Sequence of protein 2:
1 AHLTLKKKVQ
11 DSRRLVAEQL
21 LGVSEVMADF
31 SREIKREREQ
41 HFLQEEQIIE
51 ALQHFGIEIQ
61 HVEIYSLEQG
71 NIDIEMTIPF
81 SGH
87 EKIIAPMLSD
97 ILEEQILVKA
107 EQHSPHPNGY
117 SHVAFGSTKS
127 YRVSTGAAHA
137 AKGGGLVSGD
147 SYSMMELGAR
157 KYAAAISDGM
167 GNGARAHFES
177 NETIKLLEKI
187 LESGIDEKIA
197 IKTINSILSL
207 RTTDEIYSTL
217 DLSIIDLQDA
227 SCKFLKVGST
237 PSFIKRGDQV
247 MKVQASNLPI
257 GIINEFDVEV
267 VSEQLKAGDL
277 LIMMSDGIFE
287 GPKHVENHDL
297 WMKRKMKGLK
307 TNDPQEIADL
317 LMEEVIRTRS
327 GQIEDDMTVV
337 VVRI

The following describes two proteins that form a bound complex.

Sequence of protein 1:
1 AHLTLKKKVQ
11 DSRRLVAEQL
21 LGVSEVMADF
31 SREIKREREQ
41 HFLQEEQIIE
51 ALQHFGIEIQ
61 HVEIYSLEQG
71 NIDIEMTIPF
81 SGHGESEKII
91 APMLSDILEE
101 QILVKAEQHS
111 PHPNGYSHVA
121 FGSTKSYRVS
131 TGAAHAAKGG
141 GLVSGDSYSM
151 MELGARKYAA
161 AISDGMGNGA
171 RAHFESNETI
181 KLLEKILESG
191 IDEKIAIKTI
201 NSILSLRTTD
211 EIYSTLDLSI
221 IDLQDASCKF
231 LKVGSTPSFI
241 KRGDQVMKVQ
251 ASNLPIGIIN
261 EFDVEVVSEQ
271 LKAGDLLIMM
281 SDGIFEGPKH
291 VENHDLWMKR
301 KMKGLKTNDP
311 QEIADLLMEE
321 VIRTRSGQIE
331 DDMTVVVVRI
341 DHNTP

Residue-level contacts at the interface:
Residue R13 in protein 1 contacts residue L153 in protein 2 (closest heavy-atom distance 3.7 Å).
Residue I34 in protein 1 interacts with residue L21 in protein 2 (closest heavy-atom distance 3.6 Å).
Residue R14 in protein 1 is in contact with residue H41 in protein 2 (closest heavy-atom distance 3.0 Å).
Residue R14 in protein 1 interacts with residue L67 in protein 2 (closest heavy-atom distance 4.2 Å).
Residue Q10 in protein 1 contacts residue S66 in protein 2 (closest heavy-atom distance 3.4 Å).
Residue R13 in protein 1 is in contact with residue R156 in protein 2 (closest heavy-atom distance 3.0 Å).
Residue Y213 in protein 1 interacts with residue F174 in protein 2 (closest heavy-atom distance 3.6 Å).
Residue L20 in protein 1 interacts with residue S189 in protein 2 (closest heavy-atom distance 3.7 Å).
Residue S24 in protein 1 is in contact with residue S31 in protein 2 (closest heavy-atom distance 3.6 Å).
Residue R13 in protein 1 is in contact with residue S189 in protein 2 (closest heavy-atom distance 3.5 Å).
Residue V16 in protein 1 is in contact with residue E188 in protein 2 (closest heavy-atom distance 4.0 Å).
Residue A28 in protein 1 interacts with residue S24 in protein 2 (closest heavy-atom distance 3.8 Å).
Residue R13 in protein 1 contacts residue N71 in protein 2 (closest heavy-atom distance 2.9 Å).
Residue R13 in protein 1 interacts with residue E188 in protein 2 (closest heavy-atom distance 3.1 Å).
Residue S31 in protein 1 is in contact with residue S24 in protein 2 (closest heavy-atom distance 3.6 Å).
Residue S66 in protein 1 interacts with residue Q10 in protein 2 (closest heavy-atom distance 3.9 Å).
Residue E18 in protein 1 contacts residue R38 in protein 2 (closest heavy-atom distance 4.2 Å).
Residue L21 in protein 1 interacts with residue S31 in protein 2 (closest heavy-atom distance 4.2 Å).
Residue Y213 in protein 1 contacts residue E178 in protein 2 (closest heavy-atom distance 4.0 Å).
Residue L20 in protein 1 interacts with residue F30 in protein 2 (closest heavy-atom distance 3.5 Å).
Residue M27 in protein 1 is in contact with residue L20 in protein 2 (closest heavy-atom distance 3.9 Å).
Residue S12 in protein 1 contacts residue E188 in protein 2 (closest heavy-atom distance 2.8 Å).
Residue Q10 in protein 1 is in contact with residue E68 in protein 2 (closest heavy-atom distance 3.9 Å).
Residue R38 in protein 1 interacts with residue E18 in protein 2 (closest heavy-atom distance 3.0 Å).
Residue F174 in protein 1 contacts residue F174 in protein 2 (closest heavy-atom distance 3.1 Å).
Residue L20 in protein 1 contacts residue K185 in protein 2 (closest heavy-atom distance 4.1 Å).
Residue E178 in protein 1 contacts residue Y213 in protein 2 (closest heavy-atom distance 4.1 Å).
Residue L206 in protein 1 interacts with residue L182 in protein 2 (closest heavy-atom distance 4.2 Å).
Residue F30 in protein 1 contacts residue L20 in protein 2 (closest heavy-atom distance 3.5 Å).
Residue F174 in protein 1 is in contact with residue R171 in protein 2 (closest heavy-atom distance 3.5 Å).
Residue F174 in protein 1 is in contact with residue A170 in protein 2 (closest heavy-atom distance 3.5 Å).
Residue L20 in protein 1 interacts with residue I186 in protein 2 (closest heavy-atom distance 4.0 Å).
Residue E188 in protein 1 contacts residue V16 in protein 2 (closest heavy-atom distance 3.8 Å).
Residue V16 in protein 1 contacts residue K185 in protein 2 (closest heavy-atom distance 3.2 Å).
Residue L20 in protein 1 contacts residue M27 in protein 2 (closest heavy-atom distance 3.8 Å).
Residue E188 in protein 1 is in contact with residue S12 in protein 2 (closest heavy-atom distance 3.4 Å).
Residue S24 in protein 1 is in contact with residue A28 in protein 2 (closest heavy-atom distance 3.6 Å).
Residue K185 in protein 1 is in contact with residue V16 in protein 2 (closest heavy-atom distance 3.5 Å).
Residue M27 in protein 1 is in contact with residue S24 in protein 2 (closest heavy-atom distance 2.6 Å).
Residue L206 in protein 1 contacts residue E178 in protein 2 (closest heavy-atom distance 3.1 Å).
Residue N71 in protein 1 interacts with residue K7 in protein 2 (closest heavy-atom distance 3.9 Å).
Residue L21 in protein 1 interacts with residue R38 in protein 2 (closest heavy-atom distance 3.7 Å).
Residue S66 in protein 1 contacts residue D11 in protein 2 (closest heavy-atom distance 4.0 Å).
Residue E175 in protein 1 is in contact with residue F174 in protein 2 (closest heavy-atom distance 4.2 Å).
Residue N71 in protein 1 is in contact with residue Q10 in protein 2 (closest heavy-atom distance 2.6 Å).
Residue R13 in protein 1 is in contact with residue E68 in protein 2 (closest heavy-atom distance 3.2 Å).
Residue Q10 in protein 1 interacts with residue N71 in protein 2 (closest heavy-atom distance 3.0 Å).
Residue E68 in protein 1 is in contact with residue Q10 in protein 2 (closest heavy-atom distance 3.6 Å).
Residue L21 in protein 1 is in contact with residue I34 in protein 2 (closest heavy-atom distance 3.5 Å).
Residue E188 in protein 1 interacts with residue R13 in protein 2 (closest heavy-atom distance 3.3 Å).
Residue M27 in protein 1 is in contact with residue V23 in protein 2 (closest heavy-atom distance 4.1 Å).
Residue A17 in protein 1 is in contact with residue R38 in protein 2 (closest heavy-atom distance 3.3 Å).
Residue E178 in protein 1 contacts residue L206 in protein 2 (closest heavy-atom distance 3.1 Å).
Residue I186 in protein 1 is in contact with residue L20 in protein 2 (closest heavy-atom distance 3.6 Å).
Residue E37 in protein 1 contacts residue R13 in protein 2 (closest heavy-atom distance 4.1 Å).
Residue S24 in protein 1 is in contact with residue M27 in protein 2 (closest heavy-atom distance 2.6 Å).
Residue E68 in protein 1 contacts residue R13 in protein 2 (closest heavy-atom distance 2.8 Å).
Residue R14 in protein 1 contacts residue R38 in protein 2 (closest heavy-atom distance 3.7 Å).
Residue V23 in protein 1 contacts residue M27 in protein 2 (closest heavy-atom distance 3.7 Å).
Residue S189 in protein 1 is in contact with residue R13 in protein 2 (closest heavy-atom distance 3.3 Å).